Sequence of chain A:
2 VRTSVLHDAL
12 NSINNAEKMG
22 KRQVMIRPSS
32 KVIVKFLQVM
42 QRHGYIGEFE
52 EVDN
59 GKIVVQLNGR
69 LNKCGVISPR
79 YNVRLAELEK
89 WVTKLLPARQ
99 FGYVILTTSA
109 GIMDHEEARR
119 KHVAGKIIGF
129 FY

Interface contacts:
Residue V278 in chain B contacts residue K92 in chain A (closest heavy-atom distance 3.5 Å).
Residue A293 in chain B contacts residue Y79 in chain A (closest heavy-atom distance 3.7 Å).
Residue V278 in chain B contacts residue L93 in chain A (closest heavy-atom distance 3.8 Å).
Residue A277 in chain B contacts residue K92 in chain A (closest heavy-atom distance 3.9 Å).
Residue G283 in chain B interacts with residue N12 in chain A (closest heavy-atom distance 4.7 Å).
Residue L286 in chain B interacts with residue V74 in chain A (closest heavy-atom distance 2.9 Å).
Residue P276 in chain B is in contact with residue F128 in chain A (closest heavy-atom distance 4.4 Å).
Residue S289 in chain B is in contact with residue Y79 in chain A (closest heavy-atom distance 3.4 Å).
Residue M281 in chain B interacts with residue C72 in chain A (closest heavy-atom distance 4.8 Å).
Residue A284 in chain B is in contact with residue H8 in chain A (closest heavy-atom distance 3.5 Å).
Residue E285 in chain B interacts with residue S5 in chain A (closest heavy-atom distance 4.0 Å).
Residue I288 in chain B is in contact with residue W89 in chain A (closest heavy-atom distance 3.6 Å).
Residue M281 in chain B interacts with residue G73 in chain A (closest heavy-atom distance 4.9 Å).
Residue A284 in chain B contacts residue C72 in chain A (closest heavy-atom distance 4.0 Å).
Residue M281 in chain B is in contact with residue K71 in chain A (closest heavy-atom distance 4.0 Å).
Residue V300 in chain B contacts residue E85 in chain A (closest heavy-atom distance 3.7 Å).
Residue A284 in chain B interacts with residue L11 in chain A (closest heavy-atom distance 3.8 Å).
Residue A284 in chain B is in contact with residue V74 in chain A (closest heavy-atom distance 2.9 Å).
Residue E285 in chain B contacts residue V74 in chain A (closest heavy-atom distance 3.8 Å).
Residue A284 in chain B contacts residue N12 in chain A (closest heavy-atom distance 3.6 Å).
Residue E299 in chain B interacts with residue K92 in chain A (closest heavy-atom distance 4.0 Å).
Residue A284 in chain B is in contact with residue N15 in chain A (closest heavy-atom distance 3.6 Å).
Residue A284 in chain B contacts residue G73 in chain A (closest heavy-atom distance 3.2 Å).
Residue I296 in chain B is in contact with residue E85 in chain A (closest heavy-atom distance 4.8 Å).
Residue D274 in chain B is in contact with residue Y130 in chain A (closest heavy-atom distance 2.4 Å).
Residue I288 in chain B contacts residue Y79 in chain A (closest heavy-atom distance 3.1 Å).
Residue V300 in chain B interacts with residue A84 in chain A (closest heavy-atom distance 3.4 Å).
Residue G283 in chain B contacts residue K71 in chain A (closest heavy-atom distance 3.9 Å).
Residue L275 in chain B is in contact with residue K71 in chain A (closest heavy-atom distance 3.6 Å).
Residue L286 in chain B interacts with residue F128 in chain A (closest heavy-atom distance 3.6 Å).
Residue V278 in chain B interacts with residue W89 in chain A (closest heavy-atom distance 4.6 Å).
Residue L286 in chain B interacts with residue I75 in chain A (closest heavy-atom distance 3.8 Å).
Residue R287 in chain B contacts residue P77 in chain A (closest heavy-atom distance 4.8 Å).
Residue I296 in chain B interacts with residue K88 in chain A (closest heavy-atom distance 4.2 Å).
Residue V300 in chain B contacts residue K88 in chain A (closest heavy-atom distance 3.7 Å).
Residue I296 in chain B interacts with residue K92 in chain A (closest heavy-atom distance 3.9 Å).
Residue E285 in chain B interacts with residue H8 in chain A (closest heavy-atom distance 3.2 Å).
Residue R282 in chain B is in contact with residue H8 in chain A (closest heavy-atom distance 4.1 Å).
Residue D274 in chain B contacts residue P95 in chain A (closest heavy-atom distance 4.3 Å).
Residue A293 in chain B is in contact with residue W89 in chain A (closest heavy-atom distance 3.9 Å).
Residue I288 in chain B contacts residue I75 in chain A (closest heavy-atom distance 3.8 Å).
Residue P276 in chain B is in contact with residue L93 in chain A (closest heavy-atom distance 3.4 Å).
Residue E299 in chain B interacts with residue K88 in chain A (closest heavy-atom distance 3.9 Å).
Residue M281 in chain B contacts residue F128 in chain A (closest heavy-atom distance 3.8 Å).
Residue R287 in chain B contacts residue S76 in chain A (closest heavy-atom distance 3.4 Å).
Residue G283 in chain B contacts residue N15 in chain A (closest heavy-atom distance 4.5 Å).
Residue I296 in chain B is in contact with residue W89 in chain A (closest heavy-atom distance 3.6 Å).
Residue P276 in chain B contacts residue K92 in chain A (closest heavy-atom distance 4.2 Å).
Residue I288 in chain B is in contact with residue P77 in chain A (closest heavy-atom distance 3.4 Å).
Residue A290 in chain B is in contact with residue Y79 in chain A (closest heavy-atom distance 3.4 Å).
Residue L275 in chain B is in contact with residue Y130 in chain A (closest heavy-atom distance 4.1 Å).
Residue E285 in chain B is in contact with residue S76 in chain A (closest heavy-atom distance 3.9 Å).
Residue P276 in chain B is in contact with residue Y130 in chain A (closest heavy-atom distance 4.3 Å).
Residue L286 in chain B is in contact with residue P77 in chain A (closest heavy-atom distance 4.3 Å).
Residue L286 in chain B is in contact with residue L93 in chain A (closest heavy-atom distance 4.8 Å).
Residue G283 in chain B interacts with residue H8 in chain A (closest heavy-atom distance 4.8 Å).
Residue I288 in chain B interacts with residue S76 in chain A (closest heavy-atom distance 4.4 Å).
Residue L286 in chain B is in contact with residue S76 in chain A (closest heavy-atom distance 3.1 Å).

Sequence of chain B:
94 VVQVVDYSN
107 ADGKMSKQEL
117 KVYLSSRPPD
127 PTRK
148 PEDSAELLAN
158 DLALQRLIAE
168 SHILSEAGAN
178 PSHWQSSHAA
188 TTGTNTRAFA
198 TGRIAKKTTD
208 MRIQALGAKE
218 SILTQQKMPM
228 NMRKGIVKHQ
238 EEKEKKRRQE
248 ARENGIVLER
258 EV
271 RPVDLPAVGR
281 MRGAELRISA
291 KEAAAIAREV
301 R

This data describes a binding interaction between two proteins.